Sequence of chain B:
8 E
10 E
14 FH

This data describes a binding interaction between two proteins.

Contacts between the two chains:
Residue V8 in chain A is in contact with residue E10 in chain B (closest heavy-atom distance 3.7 Å).
Residue K106 in chain A interacts with residue F14 in chain B (closest heavy-atom distance 4.0 Å).
Residue K11 in chain A contacts residue E8 in chain B (closest heavy-atom distance 3.3 Å).
Residue K10 in chain A is in contact with residue E8 in chain B (closest heavy-atom distance 4.2 Å).
Residue R103 in chain A is in contact with residue F14 in chain B (closest heavy-atom distance 3.2 Å).
Residue K107 in chain A interacts with residue F14 in chain B (closest heavy-atom distance 3.5 Å).
Residue F9 in chain A contacts residue E10 in chain B (closest heavy-atom distance 3.3 Å).
Residue L104 in chain A is in contact with residue F14 in chain B (closest heavy-atom distance 4.5 Å).
Residue K10 in chain A contacts residue E10 in chain B (closest heavy-atom distance 2.6 Å).
Residue K107 in chain A interacts with residue H15 in chain B (closest heavy-atom distance 4.8 Å).
Residue K11 in chain A interacts with residue E10 in chain B (closest heavy-atom distance 4.8 Å).
Residue T6 in chain A interacts with residue F14 in chain B (closest heavy-atom distance 3.6 Å).

Sequence of chain A:
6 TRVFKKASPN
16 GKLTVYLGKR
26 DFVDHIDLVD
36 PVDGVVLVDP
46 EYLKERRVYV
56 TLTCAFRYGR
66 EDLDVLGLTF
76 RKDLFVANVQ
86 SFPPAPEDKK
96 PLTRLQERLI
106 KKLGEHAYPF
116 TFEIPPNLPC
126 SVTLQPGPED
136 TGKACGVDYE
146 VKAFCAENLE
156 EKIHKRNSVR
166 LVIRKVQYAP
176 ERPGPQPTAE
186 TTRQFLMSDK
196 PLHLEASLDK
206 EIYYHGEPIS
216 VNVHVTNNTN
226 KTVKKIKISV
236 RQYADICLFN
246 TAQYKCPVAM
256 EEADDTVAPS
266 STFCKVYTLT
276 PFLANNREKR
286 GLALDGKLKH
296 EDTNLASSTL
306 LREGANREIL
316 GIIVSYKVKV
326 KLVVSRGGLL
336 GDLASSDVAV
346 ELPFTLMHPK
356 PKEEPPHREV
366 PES